Sequence of protein 1:
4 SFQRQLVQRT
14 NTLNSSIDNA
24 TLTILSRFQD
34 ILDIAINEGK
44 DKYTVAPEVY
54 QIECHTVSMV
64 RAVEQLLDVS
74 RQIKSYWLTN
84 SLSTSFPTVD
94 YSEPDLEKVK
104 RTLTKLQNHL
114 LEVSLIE

Residue-level contacts at the interface:
Residue F390 in protein 2 contacts residue P97 in protein 1 (closest heavy-atom distance 3.4 Å).
Residue K388 in protein 2 interacts with residue L99 in protein 1 (closest heavy-atom distance 3.4 Å).
Residue S139 in protein 2 is in contact with residue T87 in protein 1 (closest heavy-atom distance 3.1 Å).
Residue K136 in protein 2 interacts with residue N83 in protein 1 (closest heavy-atom distance 3.0 Å).
Residue Q366 in protein 2 contacts residue E115 in protein 1 (closest heavy-atom distance 3.1 Å).
Residue M379 in protein 2 is in contact with residue S117 in protein 1 (closest heavy-atom distance 3.5 Å).
Residue K370 in protein 2 is in contact with residue E115 in protein 1 (closest heavy-atom distance 3.4 Å).
Residue A138 in protein 2 contacts residue F89 in protein 1 (closest heavy-atom distance 2.5 Å).
Residue L142 in protein 2 contacts residue L81 in protein 1 (closest heavy-atom distance 3.5 Å).
Residue W384 in protein 2 interacts with residue T107 in protein 1 (closest heavy-atom distance 2.9 Å).
Residue N359 in protein 2 contacts residue Q110 in protein 1 (closest heavy-atom distance 3.4 Å).
Residue W99 in protein 2 interacts with residue K45 in protein 1 (closest heavy-atom distance 3.6 Å).
Residue N359 in protein 2 is in contact with residue L114 in protein 1 (closest heavy-atom distance 3.5 Å).
Residue S107 in protein 2 is in contact with residue T59 in protein 1 (closest heavy-atom distance 3.2 Å).
Residue W384 in protein 2 is in contact with residue Q110 in protein 1 (closest heavy-atom distance 3.6 Å).
Residue A96 in protein 2 is in contact with residue V48 in protein 1 (closest heavy-atom distance 3.5 Å).
Residue Y382 in protein 2 is in contact with residue N111 in protein 1 (closest heavy-atom distance 2.7 Å).
Residue Y129 in protein 2 contacts residue K77 in protein 1 (closest heavy-atom distance 3.3 Å).
Residue F378 in protein 2 is in contact with residue S117 in protein 1 (closest heavy-atom distance 2.9 Å).
Residue C157 in protein 2 interacts with residue F89 in protein 1 (closest heavy-atom distance 3.5 Å).
Residue F378 in protein 2 interacts with residue E115 in protein 1 (closest heavy-atom distance 3.1 Å).
Residue N149 in protein 2 is in contact with residue R74 in protein 1 (closest heavy-atom distance 2.8 Å).
Residue R117 in protein 2 interacts with residue E67 in protein 1 (closest heavy-atom distance 2.8 Å).
Residue W140 in protein 2 contacts residue F89 in protein 1 (closest heavy-atom distance 3.3 Å).
Residue K377 in protein 2 is in contact with residue E120 in protein 1 (closest heavy-atom distance 3.3 Å).
Residue L363 in protein 2 interacts with residue L113 in protein 1 (closest heavy-atom distance 3.5 Å).
Residue K100 in protein 2 contacts residue I39 in protein 1 (closest heavy-atom distance 3.4 Å).
Residue A387 in protein 2 contacts residue L99 in protein 1 (closest heavy-atom distance 3.4 Å).
Residue E385 in protein 2 interacts with residue T107 in protein 1 (closest heavy-atom distance 3.1 Å).
Residue R407 in protein 2 contacts residue E120 in protein 1 (closest heavy-atom distance 3.1 Å).
Residue K100 in protein 2 interacts with residue A38 in protein 1 (closest heavy-atom distance 3.4 Å).
Residue W384 in protein 2 interacts with residue K103 in protein 1 (closest heavy-atom distance 3.3 Å).
Residue A96 in protein 2 contacts residue N40 in protein 1 (closest heavy-atom distance 3.4 Å).
Residue S139 in protein 2 is in contact with residue F89 in protein 1 (closest heavy-atom distance 3.6 Å).
Residue K100 in protein 2 is in contact with residue I37 in protein 1 (closest heavy-atom distance 2.9 Å).
Residue W384 in protein 2 contacts residue L106 in protein 1 (closest heavy-atom distance 3.5 Å).
Residue L158 in protein 2 is in contact with residue F89 in protein 1 (closest heavy-atom distance 3.2 Å).
Residue K100 in protein 2 is in contact with residue E51 in protein 1 (closest heavy-atom distance 2.6 Å).
Residue S139 in protein 2 is in contact with residue L85 in protein 1 (closest heavy-atom distance 3.6 Å).
Residue K377 in protein 2 contacts residue L118 in protein 1 (closest heavy-atom distance 3.4 Å).
Residue F390 in protein 2 interacts with residue L99 in protein 1 (closest heavy-atom distance 3.5 Å).
Residue L305 in protein 2 interacts with residue H112 in protein 1 (closest heavy-atom distance 3.6 Å).
Residue E385 in protein 2 is in contact with residue K103 in protein 1 (closest heavy-atom distance 3.2 Å).
Residue K100 in protein 2 interacts with residue N40 in protein 1 (closest heavy-atom distance 2.9 Å).
Residue A387 in protein 2 is in contact with residue K103 in protein 1 (closest heavy-atom distance 2.7 Å).
Residue N359 in protein 2 is in contact with residue H112 in protein 1 (closest heavy-atom distance 2.8 Å).
Residue K136 in protein 2 is in contact with residue W80 in protein 1 (closest heavy-atom distance 3.3 Å).
Residue K89 in protein 2 interacts with residue Y46 in protein 1 (closest heavy-atom distance 2.9 Å).
Residue Y382 in protein 2 is in contact with residue Q110 in protein 1 (closest heavy-atom distance 3.4 Å).
Residue Q212 in protein 2 is in contact with residue V92 in protein 1 (closest heavy-atom distance 2.8 Å).
Residue Y355 in protein 2 interacts with residue Q110 in protein 1 (closest heavy-atom distance 3.0 Å).
Residue F110 in protein 2 is in contact with residue V63 in protein 1 (closest heavy-atom distance 3.6 Å).
Residue T312 in protein 2 contacts residue L109 in protein 1 (closest heavy-atom distance 3.1 Å).
Residue R117 in protein 2 is in contact with residue V63 in protein 1 (closest heavy-atom distance 3.4 Å).
Residue Q212 in protein 2 interacts with residue T91 in protein 1 (closest heavy-atom distance 3.3 Å).
Residue K136 in protein 2 is in contact with residue L85 in protein 1 (closest heavy-atom distance 3.4 Å).
Residue L363 in protein 2 interacts with residue L114 in protein 1 (closest heavy-atom distance 3.6 Å).
Residue Q366 in protein 2 contacts residue L114 in protein 1 (closest heavy-atom distance 3.4 Å).
Residue D92 in protein 2 is in contact with residue K45 in protein 1 (closest heavy-atom distance 2.9 Å).
Residue S103 in protein 2 is in contact with residue I55 in protein 1 (closest heavy-atom distance 3.3 Å).

Sequence of protein 2:
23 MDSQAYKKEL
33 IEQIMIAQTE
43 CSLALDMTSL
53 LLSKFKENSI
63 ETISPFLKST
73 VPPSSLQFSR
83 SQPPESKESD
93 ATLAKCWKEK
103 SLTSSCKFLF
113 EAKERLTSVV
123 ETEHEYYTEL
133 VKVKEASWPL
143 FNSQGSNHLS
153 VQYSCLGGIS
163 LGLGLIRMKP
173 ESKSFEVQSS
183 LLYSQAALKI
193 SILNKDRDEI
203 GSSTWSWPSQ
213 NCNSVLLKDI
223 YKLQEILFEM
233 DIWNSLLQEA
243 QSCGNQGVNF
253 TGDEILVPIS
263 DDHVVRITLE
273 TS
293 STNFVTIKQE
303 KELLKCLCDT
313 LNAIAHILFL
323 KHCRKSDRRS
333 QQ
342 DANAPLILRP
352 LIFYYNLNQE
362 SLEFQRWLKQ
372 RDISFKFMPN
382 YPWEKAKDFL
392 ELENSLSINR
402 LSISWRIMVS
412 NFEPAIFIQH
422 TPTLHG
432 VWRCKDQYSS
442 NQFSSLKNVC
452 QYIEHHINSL

These two protein chains interact to form a complex.